Interface contacts:
Residue T144 in protein 1 interacts with residue N109 in protein 2 (closest heavy-atom distance 4.2 Å).
Residue T144 in protein 1 interacts with residue V111 in protein 2 (closest heavy-atom distance 3.4 Å).
Residue E150 in protein 1 interacts with residue N109 in protein 2 (closest heavy-atom distance 3.4 Å).

Sequence of protein 2:
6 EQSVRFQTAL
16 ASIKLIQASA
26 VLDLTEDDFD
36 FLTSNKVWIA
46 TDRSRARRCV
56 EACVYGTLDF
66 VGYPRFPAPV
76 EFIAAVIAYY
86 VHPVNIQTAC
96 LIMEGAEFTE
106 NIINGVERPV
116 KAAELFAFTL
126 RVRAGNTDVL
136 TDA

Sequence of protein 1:
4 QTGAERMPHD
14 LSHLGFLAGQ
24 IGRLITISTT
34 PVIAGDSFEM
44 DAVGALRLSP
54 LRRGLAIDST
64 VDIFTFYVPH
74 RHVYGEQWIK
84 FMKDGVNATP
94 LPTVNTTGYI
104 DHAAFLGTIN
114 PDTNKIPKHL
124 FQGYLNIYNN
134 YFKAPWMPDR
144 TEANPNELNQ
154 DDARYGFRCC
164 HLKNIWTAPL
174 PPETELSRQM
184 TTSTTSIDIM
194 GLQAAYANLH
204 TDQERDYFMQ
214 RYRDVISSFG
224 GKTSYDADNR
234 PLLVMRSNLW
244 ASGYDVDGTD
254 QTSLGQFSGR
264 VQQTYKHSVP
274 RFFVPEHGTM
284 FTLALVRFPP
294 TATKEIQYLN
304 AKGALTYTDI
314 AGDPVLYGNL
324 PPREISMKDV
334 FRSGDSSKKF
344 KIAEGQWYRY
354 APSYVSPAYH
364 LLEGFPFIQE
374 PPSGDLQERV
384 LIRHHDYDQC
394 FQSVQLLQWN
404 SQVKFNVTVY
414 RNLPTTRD

The following describes two proteins that form a bound complex.